These two protein chains interact to form a complex.

Sequence of the first protein:
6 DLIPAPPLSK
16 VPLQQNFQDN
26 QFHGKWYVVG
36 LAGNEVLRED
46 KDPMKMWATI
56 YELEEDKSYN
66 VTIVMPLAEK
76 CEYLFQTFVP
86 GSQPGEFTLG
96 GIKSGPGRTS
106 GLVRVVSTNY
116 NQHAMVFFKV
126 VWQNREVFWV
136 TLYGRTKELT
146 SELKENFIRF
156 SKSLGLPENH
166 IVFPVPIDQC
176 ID

Contacts between the two chains:
Residue E44 in the first protein interacts with residue S17 in the second protein (closest heavy-atom distance 2.6 Å).
Residue Q128 in the first protein is in contact with residue K24 in the second protein (closest heavy-atom distance 3.4 Å).
Residue D47 in the first protein interacts with residue K18 in the second protein (closest heavy-atom distance 2.7 Å).
Residue E40 in the first protein interacts with residue G12 in the second protein (closest heavy-atom distance 3.7 Å).
Residue E40 in the first protein contacts residue H15 in the second protein (closest heavy-atom distance 4.7 Å).
Residue Q128 in the first protein interacts with residue C23 in the second protein (closest heavy-atom distance 4.7 Å).
Residue W127 in the first protein contacts residue C23 in the second protein (closest heavy-atom distance 3.3 Å).
Residue L94 in the first protein interacts with residue I8 in the second protein (closest heavy-atom distance 4.4 Å).
Residue E40 in the first protein is in contact with residue C13 in the second protein (closest heavy-atom distance 2.9 Å).
Residue W127 in the first protein contacts residue C13 in the second protein (closest heavy-atom distance 3.5 Å).
Residue E40 in the first protein interacts with residue R16 in the second protein (closest heavy-atom distance 3.5 Å).
Residue V132 in the first protein interacts with residue C11 in the second protein (closest heavy-atom distance 3.6 Å).
Residue L42 in the first protein is in contact with residue S17 in the second protein (closest heavy-atom distance 2.8 Å).
Residue V41 in the first protein interacts with residue C11 in the second protein (closest heavy-atom distance 3.9 Å).
Residue L42 in the first protein interacts with residue R16 in the second protein (closest heavy-atom distance 3.5 Å).
Residue T104 in the first protein interacts with residue I6 in the second protein (closest heavy-atom distance 3.8 Å).
Residue Q128 in the first protein is in contact with residue T25 in the second protein (closest heavy-atom distance 3.3 Å).
Residue V125 in the first protein contacts residue I8 in the second protein (closest heavy-atom distance 3.7 Å).
Residue M70 in the first protein is in contact with residue G20 in the second protein (closest heavy-atom distance 4.8 Å).
Residue L36 in the first protein interacts with residue C11 in the second protein (closest heavy-atom distance 4.1 Å).
Residue W127 in the first protein interacts with residue C14 in the second protein (closest heavy-atom distance 3.9 Å).
Residue W52 in the first protein contacts residue C11 in the second protein (closest heavy-atom distance 3.9 Å).
Residue M70 in the first protein contacts residue F9 in the second protein (closest heavy-atom distance 4.1 Å).
Residue V41 in the first protein interacts with residue G12 in the second protein (closest heavy-atom distance 4.7 Å).
Residue E44 in the first protein interacts with residue R16 in the second protein (closest heavy-atom distance 4.2 Å).
Residue L79 in the first protein is in contact with residue M21 in the second protein (closest heavy-atom distance 4.0 Å).
Residue W127 in the first protein interacts with residue C22 in the second protein (closest heavy-atom distance 3.6 Å).
Residue V132 in the first protein contacts residue G12 in the second protein (closest heavy-atom distance 4.4 Å).
Residue V125 in the first protein contacts residue C13 in the second protein (closest heavy-atom distance 3.4 Å).
Residue W134 in the first protein interacts with residue C10 in the second protein (closest heavy-atom distance 3.5 Å).
Residue V132 in the first protein interacts with residue C13 in the second protein (closest heavy-atom distance 3.7 Å).
Residue F133 in the first protein is in contact with residue C11 in the second protein (closest heavy-atom distance 5.0 Å).
Residue S105 in the first protein contacts residue I8 in the second protein (closest heavy-atom distance 5.0 Å).
Residue L79 in the first protein interacts with residue G20 in the second protein (closest heavy-atom distance 3.9 Å).
Residue Q81 in the first protein is in contact with residue F9 in the second protein (closest heavy-atom distance 3.4 Å).
Residue V125 in the first protein is in contact with residue C10 in the second protein (closest heavy-atom distance 3.9 Å).
Residue I68 in the first protein contacts residue F9 in the second protein (closest heavy-atom distance 3.7 Å).
Residue T104 in the first protein is in contact with residue I8 in the second protein (closest heavy-atom distance 3.9 Å).
Residue W52 in the first protein is in contact with residue C19 in the second protein (closest heavy-atom distance 3.9 Å).
Residue V41 in the first protein interacts with residue S17 in the second protein (closest heavy-atom distance 3.8 Å).
Residue V125 in the first protein is in contact with residue F9 in the second protein (closest heavy-atom distance 4.1 Å).
Residue L79 in the first protein interacts with residue F9 in the second protein (closest heavy-atom distance 3.7 Å).
Residue W127 in the first protein is in contact with residue K24 in the second protein (closest heavy-atom distance 3.9 Å).
Residue W52 in the first protein interacts with residue F9 in the second protein (closest heavy-atom distance 3.9 Å).
Residue V132 in the first protein is in contact with residue C10 in the second protein (closest heavy-atom distance 3.6 Å).
Residue T104 in the first protein contacts residue K24 in the second protein (closest heavy-atom distance 3.7 Å).
Residue V126 in the first protein is in contact with residue I8 in the second protein (closest heavy-atom distance 4.7 Å).
Residue L36 in the first protein interacts with residue C19 in the second protein (closest heavy-atom distance 3.8 Å).
Residue E40 in the first protein contacts residue C11 in the second protein (closest heavy-atom distance 4.5 Å).
Residue M49 in the first protein is in contact with residue S17 in the second protein (closest heavy-atom distance 3.7 Å).
Residue W134 in the first protein contacts residue F9 in the second protein (closest heavy-atom distance 3.6 Å).
Residue W134 in the first protein is in contact with residue C11 in the second protein (closest heavy-atom distance 3.7 Å).
Residue E40 in the first protein interacts with residue S17 in the second protein (closest heavy-atom distance 2.8 Å).
Residue M49 in the first protein is in contact with residue C19 in the second protein (closest heavy-atom distance 4.1 Å).
Residue M49 in the first protein contacts residue K18 in the second protein (closest heavy-atom distance 4.9 Å).
Residue M70 in the first protein contacts residue C19 in the second protein (closest heavy-atom distance 3.4 Å).
Residue G102 in the first protein contacts residue K24 in the second protein (closest heavy-atom distance 4.5 Å).
Residue V41 in the first protein is in contact with residue R16 in the second protein (closest heavy-atom distance 5.0 Å).
Residue W127 in the first protein is in contact with residue I8 in the second protein (closest heavy-atom distance 4.2 Å).
Residue R130 in the first protein is in contact with residue C13 in the second protein (closest heavy-atom distance 3.1 Å).

Sequence of the second protein:
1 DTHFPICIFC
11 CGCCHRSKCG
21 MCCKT